Sequence of the first protein:
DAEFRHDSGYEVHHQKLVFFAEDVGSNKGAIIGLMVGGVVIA

Contacts between the two chains:
Residue V40 in the second protein is in contact with residue I32 in the first protein (closest heavy-atom distance 4.0 Å).
Residue I31 in the second protein is in contact with residue V39 in the first protein (closest heavy-atom distance 3.9 Å).
Residue N27 in the second protein is in contact with residue A42 in the first protein (closest heavy-atom distance 2.7 Å).
Residue I41 in the second protein contacts residue A30 in the first protein (closest heavy-atom distance 3.8 Å).
Residue V36 in the second protein is in contact with residue M35 in the first protein (closest heavy-atom distance 3.5 Å).
Residue V39 in the second protein is in contact with residue M35 in the first protein (closest heavy-atom distance 4.8 Å).
Residue V39 in the second protein interacts with residue I32 in the first protein (closest heavy-atom distance 3.3 Å).
Residue V36 in the second protein is in contact with residue L34 in the first protein (closest heavy-atom distance 4.1 Å).
Residue G37 in the second protein contacts residue M35 in the first protein (closest heavy-atom distance 2.7 Å).
Residue I32 in the second protein contacts residue I41 in the first protein (closest heavy-atom distance 5.0 Å).
Residue I32 in the second protein interacts with residue V40 in the first protein (closest heavy-atom distance 4.1 Å).
Residue I41 in the second protein contacts residue I31 in the first protein (closest heavy-atom distance 2.8 Å).
Residue M35 in the second protein contacts residue V36 in the first protein (closest heavy-atom distance 3.5 Å).
Residue V36 in the second protein is in contact with residue V36 in the first protein (closest heavy-atom distance 4.3 Å).
Residue G33 in the second protein interacts with residue G37 in the first protein (closest heavy-atom distance 4.1 Å).
Residue G29 in the second protein contacts residue A42 in the first protein (closest heavy-atom distance 3.7 Å).
Residue G38 in the second protein is in contact with residue G33 in the first protein (closest heavy-atom distance 3.3 Å).
Residue G29 in the second protein interacts with residue I41 in the first protein (closest heavy-atom distance 4.8 Å).
Residue A42 in the second protein interacts with residue A30 in the first protein (closest heavy-atom distance 4.0 Å).
Residue A30 in the second protein interacts with residue I41 in the first protein (closest heavy-atom distance 3.9 Å).
Residue M35 in the second protein interacts with residue M35 in the first protein (closest heavy-atom distance 3.9 Å).
Residue G33 in the second protein interacts with residue V39 in the first protein (closest heavy-atom distance 2.8 Å).
Residue V39 in the second protein interacts with residue I31 in the first protein (closest heavy-atom distance 3.9 Å).
Residue G37 in the second protein contacts residue G33 in the first protein (closest heavy-atom distance 4.1 Å).
Residue V40 in the second protein is in contact with residue I31 in the first protein (closest heavy-atom distance 3.3 Å).
Residue G38 in the second protein interacts with residue M35 in the first protein (closest heavy-atom distance 4.7 Å).
Residue A30 in the second protein contacts residue A42 in the first protein (closest heavy-atom distance 4.1 Å).
Residue I32 in the second protein is in contact with residue V39 in the first protein (closest heavy-atom distance 3.4 Å).
Residue G33 in the second protein contacts residue G38 in the first protein (closest heavy-atom distance 3.4 Å).
Residue I41 in the second protein contacts residue G29 in the first protein (closest heavy-atom distance 4.7 Å).
Residue I31 in the second protein is in contact with residue I41 in the first protein (closest heavy-atom distance 2.8 Å).
Residue A42 in the second protein interacts with residue G29 in the first protein (closest heavy-atom distance 3.6 Å).
Residue G37 in the second protein is in contact with residue V36 in the first protein (closest heavy-atom distance 5.0 Å).
Residue I31 in the second protein is in contact with residue A42 in the first protein (closest heavy-atom distance 4.5 Å).
Residue M35 in the second protein interacts with residue V39 in the first protein (closest heavy-atom distance 4.8 Å).
Residue V39 in the second protein is in contact with residue G33 in the first protein (closest heavy-atom distance 2.7 Å).
Residue G37 in the second protein contacts residue L34 in the first protein (closest heavy-atom distance 3.6 Å).
Residue L34 in the second protein contacts residue G37 in the first protein (closest heavy-atom distance 3.7 Å).
Residue A42 in the second protein interacts with residue N27 in the first protein (closest heavy-atom distance 2.7 Å).
Residue A42 in the second protein interacts with residue I31 in the first protein (closest heavy-atom distance 4.4 Å).
Residue L34 in the second protein is in contact with residue V36 in the first protein (closest heavy-atom distance 4.2 Å).
Residue G38 in the second protein is in contact with residue L34 in the first protein (closest heavy-atom distance 4.2 Å).
Residue I31 in the second protein is in contact with residue V40 in the first protein (closest heavy-atom distance 3.4 Å).
Residue L34 in the second protein is in contact with residue V39 in the first protein (closest heavy-atom distance 5.0 Å).
Residue L34 in the second protein interacts with residue G38 in the first protein (closest heavy-atom distance 4.2 Å).
Residue M35 in the second protein interacts with residue G37 in the first protein (closest heavy-atom distance 2.7 Å).
Residue M35 in the second protein interacts with residue G38 in the first protein (closest heavy-atom distance 4.8 Å).
Residue V39 in the second protein interacts with residue L34 in the first protein (closest heavy-atom distance 4.9 Å).
Residue I41 in the second protein contacts residue I32 in the first protein (closest heavy-atom distance 4.9 Å).

These two protein chains interact to form a complex.

Sequence of the second protein:
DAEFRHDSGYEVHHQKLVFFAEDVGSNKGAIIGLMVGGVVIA